Residue-level contacts at the interface:
Residue F12 in the first protein contacts residue K77 in the second protein (closest heavy-atom distance 3.7 Å).
Residue K15 in the first protein is in contact with residue P74 in the second protein (closest heavy-atom distance 3.4 Å).
Residue F12 in the first protein interacts with residue V78 in the second protein (closest heavy-atom distance 4.4 Å).
Residue K15 in the first protein interacts with residue P75 in the second protein (closest heavy-atom distance 3.7 Å).
Residue D14 in the first protein is in contact with residue P75 in the second protein (closest heavy-atom distance 3.2 Å).
Residue K15 in the first protein is in contact with residue K77 in the second protein (closest heavy-atom distance 3.8 Å).
Residue E13 in the first protein contacts residue I84 in the second protein (closest heavy-atom distance 4.7 Å).
Residue P11 in the first protein is in contact with residue I79 in the second protein (closest heavy-atom distance 3.3 Å).
Residue P11 in the first protein interacts with residue V81 in the second protein (closest heavy-atom distance 4.5 Å).
Residue A16 in the first protein interacts with residue P74 in the second protein (closest heavy-atom distance 4.7 Å).
Residue P11 in the first protein is in contact with residue V78 in the second protein (closest heavy-atom distance 3.7 Å).
Residue F12 in the first protein contacts residue I79 in the second protein (closest heavy-atom distance 4.8 Å).
Residue E13 in the first protein interacts with residue P75 in the second protein (closest heavy-atom distance 4.7 Å).
Residue P11 in the first protein is in contact with residue I84 in the second protein (closest heavy-atom distance 4.6 Å).
Residue E13 in the first protein is in contact with residue I79 in the second protein (closest heavy-atom distance 4.0 Å).
Residue D14 in the first protein interacts with residue K77 in the second protein (closest heavy-atom distance 4.9 Å).
Residue D14 in the first protein contacts residue P74 in the second protein (closest heavy-atom distance 3.9 Å).
Residue E13 in the first protein interacts with residue K77 in the second protein (closest heavy-atom distance 2.8 Å).
Residue P2 in the first protein is in contact with residue T9 in the second protein (closest heavy-atom distance 4.5 Å).
Residue E13 in the first protein is in contact with residue V76 in the second protein (closest heavy-atom distance 3.4 Å).
Residue P11 in the first protein is in contact with residue K77 in the second protein (closest heavy-atom distance 4.8 Å).
Residue P11 in the first protein interacts with residue P80 in the second protein (closest heavy-atom distance 4.7 Å).
Residue D14 in the first protein interacts with residue V76 in the second protein (closest heavy-atom distance 4.0 Å).
Residue V10 in the first protein is in contact with residue V78 in the second protein (closest heavy-atom distance 3.6 Å).
Residue W9 in the first protein is in contact with residue V81 in the second protein (closest heavy-atom distance 3.7 Å).
Residue E13 in the first protein interacts with residue V78 in the second protein (closest heavy-atom distance 5.0 Å).
Residue F12 in the first protein is in contact with residue V76 in the second protein (closest heavy-atom distance 3.5 Å).

Sequence of the first protein:
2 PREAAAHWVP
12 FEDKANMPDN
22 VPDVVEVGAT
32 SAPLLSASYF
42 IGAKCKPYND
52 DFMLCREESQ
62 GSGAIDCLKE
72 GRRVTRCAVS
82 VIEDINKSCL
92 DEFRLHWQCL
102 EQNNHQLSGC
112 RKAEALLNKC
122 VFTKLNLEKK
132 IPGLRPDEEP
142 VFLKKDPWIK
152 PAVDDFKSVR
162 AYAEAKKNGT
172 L

Sequence of the second protein:
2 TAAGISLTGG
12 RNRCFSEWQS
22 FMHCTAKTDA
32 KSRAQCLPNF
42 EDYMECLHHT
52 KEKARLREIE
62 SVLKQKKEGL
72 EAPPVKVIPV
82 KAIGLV

This data describes a binding interaction between two proteins.